Residue-level contacts at the interface:
Residue F782 in chain A is in contact with residue L531 in chain B (closest heavy-atom distance 1.7 Å).
Residue T783 in chain A interacts with residue L531 in chain B (closest heavy-atom distance 3.3 Å).
Residue K785 in chain A interacts with residue M529 in chain B (closest heavy-atom distance 3.8 Å).
Residue E784 in chain A interacts with residue M529 in chain B (closest heavy-atom distance 2.2 Å).
Residue K785 in chain A interacts with residue D533 in chain B (closest heavy-atom distance 2.0 Å).
Residue T783 in chain A is in contact with residue A528 in chain B (closest heavy-atom distance 3.2 Å).
Residue T781 in chain A is in contact with residue M529 in chain B (closest heavy-atom distance 3.2 Å).
Residue T783 in chain A is in contact with residue D533 in chain B (closest heavy-atom distance 4.5 Å).
Residue T781 in chain A is in contact with residue M530 in chain B (closest heavy-atom distance 2.8 Å).
Residue E784 in chain A contacts residue M530 in chain B (closest heavy-atom distance 3.3 Å).
Residue T783 in chain A contacts residue S532 in chain B (closest heavy-atom distance 4.1 Å).
Residue T781 in chain A is in contact with residue D533 in chain B (closest heavy-atom distance 3.0 Å).
Residue T783 in chain A interacts with residue M529 in chain B (closest heavy-atom distance 0.7 Å).
Residue T781 in chain A interacts with residue L531 in chain B (closest heavy-atom distance 4.8 Å).
Residue A787 in chain A is in contact with residue M529 in chain B (closest heavy-atom distance 4.1 Å).
Residue F782 in chain A contacts residue A528 in chain B (closest heavy-atom distance 4.2 Å).
Residue F782 in chain A interacts with residue D533 in chain B (closest heavy-atom distance 2.7 Å).
Residue T783 in chain A is in contact with residue M530 in chain B (closest heavy-atom distance 0.8 Å).
Residue F782 in chain A interacts with residue R534 in chain B (closest heavy-atom distance 4.0 Å).
Residue F782 in chain A contacts residue P527 in chain B (closest heavy-atom distance 4.7 Å).
Residue E784 in chain A contacts residue D533 in chain B (closest heavy-atom distance 5.0 Å).
Residue F782 in chain A contacts residue S532 in chain B (closest heavy-atom distance 2.5 Å).
Residue V786 in chain A interacts with residue S532 in chain B (closest heavy-atom distance 4.0 Å).
Residue T783 in chain A is in contact with residue P527 in chain B (closest heavy-atom distance 4.8 Å).
Residue F782 in chain A is in contact with residue M530 in chain B (closest heavy-atom distance 1.1 Å).
Residue V786 in chain A interacts with residue D533 in chain B (closest heavy-atom distance 4.2 Å).
Residue F782 in chain A interacts with residue M529 in chain B (closest heavy-atom distance 0.5 Å).
Residue V786 in chain A interacts with residue M529 in chain B (closest heavy-atom distance 3.8 Å).
Residue V786 in chain A interacts with residue A528 in chain B (closest heavy-atom distance 3.2 Å).

These two protein chains interact to form a complex.

Sequence of chain A:
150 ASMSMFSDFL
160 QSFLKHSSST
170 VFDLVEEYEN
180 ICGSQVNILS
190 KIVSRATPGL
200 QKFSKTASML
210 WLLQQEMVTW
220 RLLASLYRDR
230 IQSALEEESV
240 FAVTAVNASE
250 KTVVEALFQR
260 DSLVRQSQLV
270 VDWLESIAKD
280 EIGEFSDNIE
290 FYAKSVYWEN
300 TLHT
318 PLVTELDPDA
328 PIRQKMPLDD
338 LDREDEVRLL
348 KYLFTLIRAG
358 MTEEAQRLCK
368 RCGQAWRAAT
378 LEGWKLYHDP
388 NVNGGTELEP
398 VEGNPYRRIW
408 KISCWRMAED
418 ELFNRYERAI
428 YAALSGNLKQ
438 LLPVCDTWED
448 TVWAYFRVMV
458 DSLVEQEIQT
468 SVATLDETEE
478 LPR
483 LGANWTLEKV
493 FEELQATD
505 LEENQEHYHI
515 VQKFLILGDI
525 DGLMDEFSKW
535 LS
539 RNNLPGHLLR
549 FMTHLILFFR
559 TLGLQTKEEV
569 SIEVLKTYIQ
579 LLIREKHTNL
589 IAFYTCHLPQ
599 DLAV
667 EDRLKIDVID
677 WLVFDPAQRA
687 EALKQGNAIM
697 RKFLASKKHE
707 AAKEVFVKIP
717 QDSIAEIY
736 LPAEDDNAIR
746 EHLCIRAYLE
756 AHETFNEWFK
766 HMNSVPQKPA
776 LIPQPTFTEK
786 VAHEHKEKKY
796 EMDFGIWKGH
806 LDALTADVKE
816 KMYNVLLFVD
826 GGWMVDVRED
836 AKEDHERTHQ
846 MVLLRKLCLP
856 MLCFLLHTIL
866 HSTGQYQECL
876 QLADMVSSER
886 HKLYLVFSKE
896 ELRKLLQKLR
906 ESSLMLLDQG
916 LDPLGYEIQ

Sequence of chain B:
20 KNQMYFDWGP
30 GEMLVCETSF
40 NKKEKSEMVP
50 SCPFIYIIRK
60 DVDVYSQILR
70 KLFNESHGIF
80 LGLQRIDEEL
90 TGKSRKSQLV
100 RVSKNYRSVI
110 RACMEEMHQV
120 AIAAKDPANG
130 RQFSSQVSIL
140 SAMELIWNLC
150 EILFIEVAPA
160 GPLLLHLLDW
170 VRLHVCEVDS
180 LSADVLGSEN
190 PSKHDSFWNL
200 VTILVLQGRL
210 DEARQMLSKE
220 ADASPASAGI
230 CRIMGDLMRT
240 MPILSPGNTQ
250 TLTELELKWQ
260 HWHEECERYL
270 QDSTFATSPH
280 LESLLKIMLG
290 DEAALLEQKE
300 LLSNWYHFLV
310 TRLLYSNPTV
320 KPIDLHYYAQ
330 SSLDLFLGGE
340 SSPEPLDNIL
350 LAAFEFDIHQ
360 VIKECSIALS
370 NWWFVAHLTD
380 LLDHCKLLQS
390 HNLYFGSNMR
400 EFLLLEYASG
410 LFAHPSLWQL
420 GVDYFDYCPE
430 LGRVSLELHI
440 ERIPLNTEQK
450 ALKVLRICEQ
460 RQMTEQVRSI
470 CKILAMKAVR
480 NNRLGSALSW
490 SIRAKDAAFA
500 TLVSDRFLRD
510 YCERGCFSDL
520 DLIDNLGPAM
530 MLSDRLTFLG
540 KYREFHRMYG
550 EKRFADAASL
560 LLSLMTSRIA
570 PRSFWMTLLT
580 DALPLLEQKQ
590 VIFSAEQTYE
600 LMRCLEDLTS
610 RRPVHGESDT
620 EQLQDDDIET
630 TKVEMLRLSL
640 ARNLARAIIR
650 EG